Residue-level contacts at the interface:
Residue F441 in chain B is in contact with residue W228 in chain A (closest heavy-atom distance 3.4 Å).
Residue F67 in chain B is in contact with residue I79 in chain A (closest heavy-atom distance 3.6 Å).
Residue F441 in chain B is in contact with residue L97 in chain A (closest heavy-atom distance 3.5 Å).
Residue Q447 in chain B interacts with residue W51 in chain A (closest heavy-atom distance 3.7 Å).
Residue L444 in chain B contacts residue G204 in chain A (closest heavy-atom distance 2.7 Å).
Residue L444 in chain B contacts residue H44 in chain A (closest heavy-atom distance 3.5 Å).
Residue D58 in chain B interacts with residue T70 in chain A (closest heavy-atom distance 3.7 Å).
Residue Q447 in chain B interacts with residue E203 in chain A (closest heavy-atom distance 2.9 Å).
Residue V286 in chain B contacts residue N152 in chain A (closest heavy-atom distance 2.8 Å).
Residue D72 in chain B interacts with residue K108 in chain A (closest heavy-atom distance 2.5 Å).
Residue L61 in chain B interacts with residue I79 in chain A (closest heavy-atom distance 3.5 Å).
Residue E56 in chain B interacts with residue S68 in chain A (closest heavy-atom distance 2.9 Å).
Residue S445 in chain B contacts residue A206 in chain A (closest heavy-atom distance 3.2 Å).
Residue H342 in chain B contacts residue S23 in chain A (closest heavy-atom distance 3.5 Å).
Residue M442 in chain B is in contact with residue G229 in chain A (closest heavy-atom distance 2.9 Å).
Residue D70 in chain B contacts residue K108 in chain A (closest heavy-atom distance 2.9 Å).
Residue S445 in chain B contacts residue W51 in chain A (closest heavy-atom distance 3.6 Å).
Residue L444 in chain B is in contact with residue D205 in chain A (closest heavy-atom distance 3.4 Å).
Residue K343 in chain B is in contact with residue S23 in chain A (closest heavy-atom distance 3.3 Å).
Residue F441 in chain B contacts residue G229 in chain A (closest heavy-atom distance 3.7 Å).
Residue H290 in chain B interacts with residue W149 in chain A (closest heavy-atom distance 3.6 Å).
Residue E287 in chain B is in contact with residue A151 in chain A (closest heavy-atom distance 3.6 Å).
Residue D59 in chain B contacts residue T70 in chain A (closest heavy-atom distance 3.2 Å).
Residue D57 in chain B contacts residue T70 in chain A (closest heavy-atom distance 2.6 Å).
Residue M442 in chain B is in contact with residue W228 in chain A (closest heavy-atom distance 3.6 Å).
Residue L444 in chain B interacts with residue V226 in chain A (closest heavy-atom distance 3.6 Å).
Residue P443 in chain B interacts with residue W51 in chain A (closest heavy-atom distance 3.5 Å).
Residue M288 in chain B contacts residue W149 in chain A (closest heavy-atom distance 3.2 Å).
Residue S445 in chain B is in contact with residue C29 in chain A (closest heavy-atom distance 3.1 Å).
Residue S445 in chain B is in contact with residue K53 in chain A (closest heavy-atom distance 2.6 Å).
Residue R449 in chain B is in contact with residue E203 in chain A (closest heavy-atom distance 2.6 Å).
Residue V439 in chain B interacts with residue R234 in chain A (closest heavy-atom distance 3.4 Å).
Residue F67 in chain B interacts with residue M81 in chain A (closest heavy-atom distance 3.6 Å).
Residue T289 in chain B interacts with residue N152 in chain A (closest heavy-atom distance 2.9 Å).
Residue R369 in chain B is in contact with residue D52 in chain A (closest heavy-atom distance 2.9 Å).
Residue L61 in chain B contacts residue R63 in chain A (closest heavy-atom distance 3.7 Å).
Residue T446 in chain B interacts with residue L28 in chain A (closest heavy-atom distance 3.1 Å).
Residue P443 in chain B is in contact with residue H44 in chain A (closest heavy-atom distance 3.4 Å).
Residue F441 in chain B is in contact with residue E230 in chain A (closest heavy-atom distance 3.6 Å).
Residue L61 in chain B contacts residue Q25 in chain A (closest heavy-atom distance 2.7 Å).
Residue D59 in chain B contacts residue R71 in chain A (closest heavy-atom distance 3.6 Å).
Residue E287 in chain B is in contact with residue N152 in chain A (closest heavy-atom distance 2.6 Å).
Residue L444 in chain B contacts residue E203 in chain A (closest heavy-atom distance 3.6 Å).
Residue R369 in chain B interacts with residue W51 in chain A (closest heavy-atom distance 2.8 Å).
Residue S445 in chain B is in contact with residue E203 in chain A (closest heavy-atom distance 3.7 Å).
Residue T446 in chain B interacts with residue L27 in chain A (closest heavy-atom distance 3.2 Å).
Residue S445 in chain B is in contact with residue H44 in chain A (closest heavy-atom distance 3.2 Å).
Residue E56 in chain B interacts with residue S159 in chain A (closest heavy-atom distance 3.5 Å).
Residue H342 in chain B contacts residue P24 in chain A (closest heavy-atom distance 3.6 Å).
Residue R454 in chain B contacts residue P24 in chain A (closest heavy-atom distance 3.5 Å).
Residue D59 in chain B interacts with residue Y72 in chain A (closest heavy-atom distance 2.8 Å).
Residue L444 in chain B is in contact with residue S227 in chain A (closest heavy-atom distance 3.1 Å).
Residue E287 in chain B is in contact with residue W149 in chain A (closest heavy-atom distance 3.1 Å).
Residue L444 in chain B interacts with residue C202 in chain A (closest heavy-atom distance 3.6 Å).
Residue L61 in chain B interacts with residue Y72 in chain A (closest heavy-atom distance 3.6 Å).
Residue G440 in chain B contacts residue E230 in chain A (closest heavy-atom distance 3.5 Å).
Residue L444 in chain B contacts residue A206 in chain A (closest heavy-atom distance 3.2 Å).
Residue H290 in chain B interacts with residue N152 in chain A (closest heavy-atom distance 3.4 Å).
Residue D57 in chain B interacts with residue R71 in chain A (closest heavy-atom distance 3.2 Å).
Residue Q308 in chain B is in contact with residue W149 in chain A (closest heavy-atom distance 3.4 Å).

Sequence of chain B:
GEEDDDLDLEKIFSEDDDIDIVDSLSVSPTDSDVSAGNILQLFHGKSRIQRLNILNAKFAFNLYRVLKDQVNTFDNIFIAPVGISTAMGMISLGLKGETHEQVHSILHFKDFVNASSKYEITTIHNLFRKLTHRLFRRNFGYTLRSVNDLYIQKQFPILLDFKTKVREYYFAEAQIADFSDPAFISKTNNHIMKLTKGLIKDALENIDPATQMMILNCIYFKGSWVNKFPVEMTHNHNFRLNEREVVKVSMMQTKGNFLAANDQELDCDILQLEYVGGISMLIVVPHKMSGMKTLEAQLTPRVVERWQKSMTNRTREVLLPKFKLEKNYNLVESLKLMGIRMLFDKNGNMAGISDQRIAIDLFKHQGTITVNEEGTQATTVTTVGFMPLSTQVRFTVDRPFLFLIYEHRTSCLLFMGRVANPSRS

These two protein chains interact to form a complex.

Sequence of chain A:
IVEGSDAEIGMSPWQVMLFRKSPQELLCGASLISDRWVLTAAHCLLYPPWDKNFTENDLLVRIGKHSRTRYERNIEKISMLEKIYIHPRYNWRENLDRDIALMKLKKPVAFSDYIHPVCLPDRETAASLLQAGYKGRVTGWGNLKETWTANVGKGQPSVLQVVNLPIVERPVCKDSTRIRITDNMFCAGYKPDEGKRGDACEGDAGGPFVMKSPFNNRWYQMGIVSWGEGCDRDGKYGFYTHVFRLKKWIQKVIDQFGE